Sequence of the second protein:
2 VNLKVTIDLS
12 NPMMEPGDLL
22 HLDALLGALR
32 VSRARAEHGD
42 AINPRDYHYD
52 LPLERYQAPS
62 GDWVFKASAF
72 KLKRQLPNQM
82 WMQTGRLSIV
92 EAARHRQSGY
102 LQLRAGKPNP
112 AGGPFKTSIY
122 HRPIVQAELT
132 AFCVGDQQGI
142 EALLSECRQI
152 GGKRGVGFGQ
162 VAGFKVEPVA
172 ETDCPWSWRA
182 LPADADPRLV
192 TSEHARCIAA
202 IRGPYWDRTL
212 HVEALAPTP

Sequence of the first protein:
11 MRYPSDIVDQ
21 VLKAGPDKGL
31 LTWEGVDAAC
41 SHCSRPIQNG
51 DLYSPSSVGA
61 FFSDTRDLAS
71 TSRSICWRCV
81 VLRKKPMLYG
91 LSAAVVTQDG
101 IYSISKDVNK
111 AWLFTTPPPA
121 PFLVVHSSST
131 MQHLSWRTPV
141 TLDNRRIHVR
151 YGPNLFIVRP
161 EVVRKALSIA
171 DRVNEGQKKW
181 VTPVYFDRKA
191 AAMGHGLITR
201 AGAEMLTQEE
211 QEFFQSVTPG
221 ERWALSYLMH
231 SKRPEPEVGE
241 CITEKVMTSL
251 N

Interface contacts:
Residue H195 in the first protein contacts residue N79 in the second protein (closest heavy-atom distance 4.0 Å).
Residue Q215 in the first protein contacts residue N79 in the second protein (closest heavy-atom distance 2.7 Å).
Residue Q215 in the first protein contacts residue P78 in the second protein (closest heavy-atom distance 4.2 Å).
Residue P219 in the first protein interacts with residue E16 in the second protein (closest heavy-atom distance 3.9 Å).
Residue R146 in the first protein is in contact with residue C198 in the second protein (closest heavy-atom distance 3.9 Å).
Residue H195 in the first protein interacts with residue M81 in the second protein (closest heavy-atom distance 4.0 Å).
Residue R222 in the first protein is in contact with residue N79 in the second protein (closest heavy-atom distance 3.3 Å).
Residue L142 in the first protein contacts residue C198 in the second protein (closest heavy-atom distance 3.9 Å).
Residue R159 in the first protein is in contact with residue T219 in the second protein (closest heavy-atom distance 3.5 Å).
Residue T218 in the first protein interacts with residue T219 in the second protein (closest heavy-atom distance 3.9 Å).
Residue F61 in the first protein is in contact with residue N110 in the second protein (closest heavy-atom distance 3.4 Å).
Residue D67 in the first protein interacts with residue R209 in the second protein (closest heavy-atom distance 3.8 Å).
Residue S63 in the first protein contacts residue K117 in the second protein (closest heavy-atom distance 3.9 Å).
Residue R146 in the first protein contacts residue D19 in the second protein (closest heavy-atom distance 3.7 Å).
Residue A190 in the first protein interacts with residue M81 in the second protein (closest heavy-atom distance 3.3 Å).
Residue A69 in the first protein interacts with residue D208 in the second protein (closest heavy-atom distance 4.3 Å).
Residue A39 in the first protein contacts residue T210 in the second protein (closest heavy-atom distance 4.2 Å).
Residue L197 in the first protein interacts with residue P78 in the second protein (closest heavy-atom distance 3.7 Å).
Residue H42 in the first protein is in contact with residue R209 in the second protein (closest heavy-atom distance 2.8 Å).
Residue I157 in the first protein contacts residue D19 in the second protein (closest heavy-atom distance 4.2 Å).
Residue S44 in the first protein is in contact with residue R209 in the second protein (closest heavy-atom distance 3.3 Å).
Residue M193 in the first protein contacts residue M81 in the second protein (closest heavy-atom distance 3.5 Å).
Residue A191 in the first protein is in contact with residue H122 in the second protein (closest heavy-atom distance 3.7 Å).
Residue S44 in the first protein interacts with residue T210 in the second protein (closest heavy-atom distance 4.1 Å).
Residue R12 in the first protein interacts with residue H212 in the second protein (closest heavy-atom distance 3.3 Å).
Residue C43 in the first protein is in contact with residue R209 in the second protein (closest heavy-atom distance 4.0 Å).
Residue M193 in the first protein interacts with residue N79 in the second protein (closest heavy-atom distance 4.3 Å).
Residue W136 in the first protein contacts residue R209 in the second protein (closest heavy-atom distance 3.4 Å).
Residue Q215 in the first protein is in contact with residue R75 in the second protein (closest heavy-atom distance 3.6 Å).
Residue R137 in the first protein interacts with residue R209 in the second protein (closest heavy-atom distance 4.1 Å).
Residue L197 in the first protein contacts residue N79 in the second protein (closest heavy-atom distance 3.9 Å).
Residue R222 in the first protein is in contact with residue E16 in the second protein (closest heavy-atom distance 3.9 Å).
Residue R145 in the first protein contacts residue A196 in the second protein (closest heavy-atom distance 4.4 Å).
Residue I157 in the first protein interacts with residue T219 in the second protein (closest heavy-atom distance 3.7 Å).
Residue A190 in the first protein contacts residue H122 in the second protein (closest heavy-atom distance 4.3 Å).
Residue A60 in the first protein contacts residue G114 in the second protein (closest heavy-atom distance 3.9 Å).
Residue A191 in the first protein is in contact with residue M81 in the second protein (closest heavy-atom distance 4.2 Å).
Residue R12 in the first protein is in contact with residue I199 in the second protein (closest heavy-atom distance 3.5 Å).
Residue R146 in the first protein contacts residue T219 in the second protein (closest heavy-atom distance 3.6 Å).
Residue R146 in the first protein contacts residue A217 in the second protein (closest heavy-atom distance 4.0 Å).
Residue R146 in the first protein contacts residue A196 in the second protein (closest heavy-atom distance 4.1 Å).
Residue R146 in the first protein interacts with residue P218 in the second protein (closest heavy-atom distance 3.3 Å).
Residue R12 in the first protein contacts residue V213 in the second protein (closest heavy-atom distance 4.3 Å).
Residue R145 in the first protein is in contact with residue H195 in the second protein (closest heavy-atom distance 3.6 Å).
Residue A192 in the first protein is in contact with residue M81 in the second protein (closest heavy-atom distance 3.3 Å).
Residue D143 in the first protein is in contact with residue A196 in the second protein (closest heavy-atom distance 4.1 Å).
Residue A69 in the first protein is in contact with residue R209 in the second protein (closest heavy-atom distance 3.5 Å).
Residue S216 in the first protein is in contact with residue R75 in the second protein (closest heavy-atom distance 4.1 Å).
Residue V140 in the first protein interacts with residue I199 in the second protein (closest heavy-atom distance 3.9 Å).
Residue R145 in the first protein interacts with residue S193 in the second protein (closest heavy-atom distance 3.2 Å).
Residue F61 in the first protein contacts residue G114 in the second protein (closest heavy-atom distance 4.1 Å).
Residue L142 in the first protein interacts with residue I199 in the second protein (closest heavy-atom distance 3.6 Å).
Residue D143 in the first protein contacts residue R197 in the second protein (closest heavy-atom distance 3.2 Å).
Residue M193 in the first protein interacts with residue Q80 in the second protein (closest heavy-atom distance 3.7 Å).
Residue P219 in the first protein contacts residue P124 in the second protein (closest heavy-atom distance 4.4 Å).
Residue L142 in the first protein is in contact with residue R197 in the second protein (closest heavy-atom distance 3.8 Å).
Residue A69 in the first protein contacts residue T210 in the second protein (closest heavy-atom distance 4.0 Å).
Residue F61 in the first protein is in contact with residue G113 in the second protein (closest heavy-atom distance 3.8 Å).
Residue L142 in the first protein is in contact with residue E214 in the second protein (closest heavy-atom distance 3.4 Å).
Residue N154 in the first protein interacts with residue H122 in the second protein (closest heavy-atom distance 4.2 Å).

This data describes a binding interaction between two proteins.